These two protein chains interact to form a complex.

Sequence of protein 2:
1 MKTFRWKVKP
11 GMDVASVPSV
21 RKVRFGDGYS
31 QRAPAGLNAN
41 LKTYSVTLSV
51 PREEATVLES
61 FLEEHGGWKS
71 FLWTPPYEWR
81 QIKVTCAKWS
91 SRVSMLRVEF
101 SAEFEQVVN

Contacts between the two chains:
Residue W89 in protein 1 interacts with residue S16 in protein 2 (closest heavy-atom distance 2.8 Å).
Residue S70 in protein 1 is in contact with residue R32 in protein 2 (closest heavy-atom distance 4.0 Å).
Residue S90 in protein 1 interacts with residue V14 in protein 2 (closest heavy-atom distance 3.5 Å).
Residue V93 in protein 1 contacts residue G11 in protein 2 (closest heavy-atom distance 3.3 Å).
Residue K88 in protein 1 interacts with residue S16 in protein 2 (closest heavy-atom distance 3.7 Å).
Residue R52 in protein 1 contacts residue W79 in protein 2 (closest heavy-atom distance 3.5 Å).
Residue R92 in protein 1 contacts residue M12 in protein 2 (closest heavy-atom distance 3.5 Å).
Residue A87 in protein 1 contacts residue V17 in protein 2 (closest heavy-atom distance 3.3 Å).
Residue V93 in protein 1 contacts residue D13 in protein 2 (closest heavy-atom distance 4.9 Å).
Residue T85 in protein 1 is in contact with residue R32 in protein 2 (closest heavy-atom distance 4.5 Å).
Residue A87 in protein 1 contacts residue P18 in protein 2 (closest heavy-atom distance 3.1 Å).
Residue V93 in protein 1 interacts with residue Y77 in protein 2 (closest heavy-atom distance 3.6 Å).
Residue R92 in protein 1 is in contact with residue G11 in protein 2 (closest heavy-atom distance 4.6 Å).
Residue E59 in protein 1 interacts with residue Y77 in protein 2 (closest heavy-atom distance 3.0 Å).
Residue E59 in protein 1 is in contact with residue S16 in protein 2 (closest heavy-atom distance 3.9 Å).
Residue W68 in protein 1 is in contact with residue P34 in protein 2 (closest heavy-atom distance 3.4 Å).
Residue V107 in protein 1 contacts residue R32 in protein 2 (closest heavy-atom distance 3.9 Å).
Residue M95 in protein 1 is in contact with residue P10 in protein 2 (closest heavy-atom distance 3.9 Å).
Residue K88 in protein 1 is in contact with residue P18 in protein 2 (closest heavy-atom distance 4.8 Å).
Residue G67 in protein 1 is in contact with residue P18 in protein 2 (closest heavy-atom distance 3.7 Å).
Residue E59 in protein 1 is in contact with residue K42 in protein 2 (closest heavy-atom distance 2.7 Å).
Residue S94 in protein 1 contacts residue P10 in protein 2 (closest heavy-atom distance 3.8 Å).
Residue W89 in protein 1 is in contact with residue V14 in protein 2 (closest heavy-atom distance 4.2 Å).
Residue K88 in protein 1 is in contact with residue V17 in protein 2 (closest heavy-atom distance 3.5 Å).
Residue E59 in protein 1 contacts residue E78 in protein 2 (closest heavy-atom distance 4.3 Å).
Residue L41 in protein 1 contacts residue R24 in protein 2 (closest heavy-atom distance 4.1 Å).
Residue N109 in protein 1 is in contact with residue Y29 in protein 2 (closest heavy-atom distance 3.2 Å).
Residue S91 in protein 1 contacts residue V14 in protein 2 (closest heavy-atom distance 2.5 Å).
Residue W89 in protein 1 is in contact with residue P18 in protein 2 (closest heavy-atom distance 3.4 Å).
Residue R52 in protein 1 is in contact with residue P76 in protein 2 (closest heavy-atom distance 3.2 Å).
Residue V93 in protein 1 interacts with residue M12 in protein 2 (closest heavy-atom distance 2.8 Å).
Residue N109 in protein 1 interacts with residue S30 in protein 2 (closest heavy-atom distance 3.2 Å).
Residue E63 in protein 1 interacts with residue N40 in protein 2 (closest heavy-atom distance 3.6 Å).
Residue K69 in protein 1 contacts residue R32 in protein 2 (closest heavy-atom distance 4.0 Å).
Residue S91 in protein 1 contacts residue Y77 in protein 2 (closest heavy-atom distance 3.2 Å).
Residue F100 in protein 1 is in contact with residue Y77 in protein 2 (closest heavy-atom distance 3.0 Å).
Residue S19 in protein 1 interacts with residue D27 in protein 2 (closest heavy-atom distance 3.2 Å).
Residue V98 in protein 1 interacts with residue Y77 in protein 2 (closest heavy-atom distance 4.1 Å).
Residue S91 in protein 1 contacts residue A15 in protein 2 (closest heavy-atom distance 4.9 Å).
Residue T56 in protein 1 interacts with residue E78 in protein 2 (closest heavy-atom distance 4.0 Å).
Residue W68 in protein 1 contacts residue R32 in protein 2 (closest heavy-atom distance 3.6 Å).
Residue G67 in protein 1 interacts with residue V20 in protein 2 (closest heavy-atom distance 3.8 Å).
Residue W89 in protein 1 contacts residue N40 in protein 2 (closest heavy-atom distance 3.4 Å).
Residue W68 in protein 1 interacts with residue V20 in protein 2 (closest heavy-atom distance 3.7 Å).
Residue N109 in protein 1 interacts with residue R32 in protein 2 (closest heavy-atom distance 2.5 Å).
Residue W89 in protein 1 contacts residue K42 in protein 2 (closest heavy-atom distance 4.8 Å).
Residue G66 in protein 1 interacts with residue V20 in protein 2 (closest heavy-atom distance 3.2 Å).
Residue R92 in protein 1 interacts with residue D13 in protein 2 (closest heavy-atom distance 2.9 Å).
Residue T56 in protein 1 interacts with residue Y77 in protein 2 (closest heavy-atom distance 3.9 Å).
Residue E63 in protein 1 contacts residue K42 in protein 2 (closest heavy-atom distance 3.2 Å).
Residue S91 in protein 1 interacts with residue D13 in protein 2 (closest heavy-atom distance 3.4 Å).
Residue S91 in protein 1 is in contact with residue M12 in protein 2 (closest heavy-atom distance 3.9 Å).
Residue V93 in protein 1 contacts residue V14 in protein 2 (closest heavy-atom distance 4.1 Å).
Residue G67 in protein 1 contacts residue R32 in protein 2 (closest heavy-atom distance 4.7 Å).
Residue A55 in protein 1 interacts with residue Y77 in protein 2 (closest heavy-atom distance 4.2 Å).
Residue W68 in protein 1 interacts with residue A33 in protein 2 (closest heavy-atom distance 4.3 Å).
Residue V93 in protein 1 is in contact with residue P10 in protein 2 (closest heavy-atom distance 2.8 Å).
Residue G66 in protein 1 is in contact with residue P18 in protein 2 (closest heavy-atom distance 3.6 Å).
Residue S90 in protein 1 is in contact with residue A15 in protein 2 (closest heavy-atom distance 4.5 Å).
Residue R92 in protein 1 interacts with residue V14 in protein 2 (closest heavy-atom distance 4.7 Å).

Sequence of protein 1:
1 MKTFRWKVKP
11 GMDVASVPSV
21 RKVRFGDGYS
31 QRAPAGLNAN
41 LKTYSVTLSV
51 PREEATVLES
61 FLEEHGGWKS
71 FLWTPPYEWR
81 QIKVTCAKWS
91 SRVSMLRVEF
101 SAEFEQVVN